This data describes a binding interaction between two proteins.

Sequence of protein 2:
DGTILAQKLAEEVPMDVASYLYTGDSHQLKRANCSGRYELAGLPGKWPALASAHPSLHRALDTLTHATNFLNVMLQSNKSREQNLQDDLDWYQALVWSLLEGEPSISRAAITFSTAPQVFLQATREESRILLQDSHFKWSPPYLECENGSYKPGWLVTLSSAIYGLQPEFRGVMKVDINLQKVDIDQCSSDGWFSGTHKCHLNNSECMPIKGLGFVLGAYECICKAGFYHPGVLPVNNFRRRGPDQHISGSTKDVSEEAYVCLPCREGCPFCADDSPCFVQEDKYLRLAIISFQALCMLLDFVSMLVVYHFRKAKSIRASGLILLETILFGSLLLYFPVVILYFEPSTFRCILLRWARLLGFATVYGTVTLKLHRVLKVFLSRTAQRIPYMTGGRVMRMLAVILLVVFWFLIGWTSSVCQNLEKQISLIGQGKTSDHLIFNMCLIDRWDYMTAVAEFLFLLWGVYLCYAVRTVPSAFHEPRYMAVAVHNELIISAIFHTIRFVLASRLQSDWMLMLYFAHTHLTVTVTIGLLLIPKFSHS

Sequence of protein 1:
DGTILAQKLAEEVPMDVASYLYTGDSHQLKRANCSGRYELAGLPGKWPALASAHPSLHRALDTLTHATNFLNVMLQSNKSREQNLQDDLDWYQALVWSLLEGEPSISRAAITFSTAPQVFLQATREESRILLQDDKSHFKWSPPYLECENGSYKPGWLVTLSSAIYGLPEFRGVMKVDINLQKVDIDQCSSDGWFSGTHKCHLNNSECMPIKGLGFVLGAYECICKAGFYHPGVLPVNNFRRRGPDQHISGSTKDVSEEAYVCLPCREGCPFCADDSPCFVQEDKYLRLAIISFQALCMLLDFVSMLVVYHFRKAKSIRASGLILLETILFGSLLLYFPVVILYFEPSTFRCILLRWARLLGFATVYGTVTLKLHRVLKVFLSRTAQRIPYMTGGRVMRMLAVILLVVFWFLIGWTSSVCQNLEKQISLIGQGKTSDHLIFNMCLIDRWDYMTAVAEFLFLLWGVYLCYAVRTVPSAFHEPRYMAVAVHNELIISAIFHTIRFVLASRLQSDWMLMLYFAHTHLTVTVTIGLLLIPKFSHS

Residue-level contacts at the interface:
Residue K144 in protein 1 interacts with residue Q151 in protein 2 (closest heavy-atom distance 3.0 Å).
Residue V138 in protein 1 is in contact with residue W162 in protein 2 (closest heavy-atom distance 3.4 Å).
Residue I542 in protein 1 contacts residue M581 in protein 2 (closest heavy-atom distance 3.9 Å).
Residue G543 in protein 1 contacts residue M581 in protein 2 (closest heavy-atom distance 3.4 Å).
Residue D152 in protein 1 contacts residue R146 in protein 2 (closest heavy-atom distance 2.4 Å).
Residue D152 in protein 1 interacts with residue K144 in protein 2 (closest heavy-atom distance 3.6 Å).
Residue W156 in protein 1 contacts residue W156 in protein 2 (closest heavy-atom distance 3.3 Å).
Residue W162 in protein 1 is in contact with residue V138 in protein 2 (closest heavy-atom distance 4.0 Å).
Residue H131 in protein 1 interacts with residue R124 in protein 2 (closest heavy-atom distance 3.0 Å).
Residue W156 in protein 1 contacts residue F135 in protein 2 (closest heavy-atom distance 3.5 Å).
Residue D155 in protein 1 is in contact with residue S142 in protein 2 (closest heavy-atom distance 2.8 Å).
Residue F135 in protein 1 is in contact with residue S163 in protein 2 (closest heavy-atom distance 3.6 Å).
Residue W578 in protein 1 contacts residue F540 in protein 2 (closest heavy-atom distance 3.9 Å).
Residue E166 in protein 1 is in contact with residue V138 in protein 2 (closest heavy-atom distance 3.0 Å).
Residue R124 in protein 1 is in contact with residue D127 in protein 2 (closest heavy-atom distance 2.8 Å).
Residue C549 in protein 1 is in contact with residue R577 in protein 2 (closest heavy-atom distance 4.0 Å).
Residue V138 in protein 1 interacts with residue S163 in protein 2 (closest heavy-atom distance 4.0 Å).
Residue G543 in protein 1 contacts residue W578 in protein 2 (closest heavy-atom distance 3.6 Å).
Residue S142 in protein 1 interacts with residue D155 in protein 2 (closest heavy-atom distance 3.2 Å).
Residue N134 in protein 1 is in contact with residue S163 in protein 2 (closest heavy-atom distance 3.9 Å).
Residue S547 in protein 1 contacts residue W578 in protein 2 (closest heavy-atom distance 3.6 Å).
Residue D153 in protein 1 is in contact with residue W156 in protein 2 (closest heavy-atom distance 3.1 Å).
Residue F135 in protein 1 interacts with residue L160 in protein 2 (closest heavy-atom distance 3.5 Å).
Residue W578 in protein 1 is in contact with residue W539 in protein 2 (closest heavy-atom distance 4.1 Å).
Residue W156 in protein 1 is in contact with residue M139 in protein 2 (closest heavy-atom distance 3.3 Å).
Residue W578 in protein 1 interacts with residue S547 in protein 2 (closest heavy-atom distance 3.9 Å).
Residue R577 in protein 1 is in contact with residue S546 in protein 2 (closest heavy-atom distance 4.1 Å).
Residue S546 in protein 1 contacts residue R577 in protein 2 (closest heavy-atom distance 3.4 Å).
Residue D127 in protein 1 contacts residue H131 in protein 2 (closest heavy-atom distance 3.9 Å).
Residue H131 in protein 1 contacts residue G167 in protein 2 (closest heavy-atom distance 3.9 Å).
Residue R517 in protein 1 interacts with residue S512 in protein 2 (closest heavy-atom distance 3.5 Å).
Residue K144 in protein 1 is in contact with residue D152 in protein 2 (closest heavy-atom distance 3.0 Å).
Residue A159 in protein 1 contacts residue V138 in protein 2 (closest heavy-atom distance 3.6 Å).
Residue W539 in protein 1 interacts with residue W578 in protein 2 (closest heavy-atom distance 3.9 Å).
Residue W539 in protein 1 contacts residue A585 in protein 2 (closest heavy-atom distance 3.8 Å).
Residue M139 in protein 1 contacts residue W156 in protein 2 (closest heavy-atom distance 3.4 Å).
Residue F135 in protein 1 contacts residue F135 in protein 2 (closest heavy-atom distance 3.7 Å).
Residue W578 in protein 1 is in contact with residue G543 in protein 2 (closest heavy-atom distance 3.7 Å).
Residue Q151 in protein 1 contacts residue K144 in protein 2 (closest heavy-atom distance 3.6 Å).
Residue Q555 in protein 1 contacts residue K554 in protein 2 (closest heavy-atom distance 3.1 Å).
Residue Q151 in protein 1 interacts with residue R146 in protein 2 (closest heavy-atom distance 3.3 Å).
Residue R577 in protein 1 contacts residue Q550 in protein 2 (closest heavy-atom distance 3.3 Å).
Residue F135 in protein 1 interacts with residue A159 in protein 2 (closest heavy-atom distance 3.6 Å).
Residue W578 in protein 1 interacts with residue W544 in protein 2 (closest heavy-atom distance 3.6 Å).
Residue E166 in protein 1 interacts with residue N134 in protein 2 (closest heavy-atom distance 3.8 Å).
Residue M581 in protein 1 contacts residue I542 in protein 2 (closest heavy-atom distance 3.8 Å).
Residue Y157 in protein 1 contacts residue W156 in protein 2 (closest heavy-atom distance 4.0 Å).
Residue M581 in protein 1 is in contact with residue W539 in protein 2 (closest heavy-atom distance 3.3 Å).
Residue L160 in protein 1 interacts with residue F135 in protein 2 (closest heavy-atom distance 3.4 Å).
Residue M581 in protein 1 is in contact with residue G543 in protein 2 (closest heavy-atom distance 3.7 Å).
Residue Q516 in protein 1 interacts with residue R517 in protein 2 (closest heavy-atom distance 3.9 Å).
Residue V138 in protein 1 interacts with residue A159 in protein 2 (closest heavy-atom distance 3.9 Å).
Residue S163 in protein 1 is in contact with residue V138 in protein 2 (closest heavy-atom distance 3.9 Å).
Residue H131 in protein 1 interacts with residue T128 in protein 2 (closest heavy-atom distance 3.9 Å).
Residue Q550 in protein 1 is in contact with residue R577 in protein 2 (closest heavy-atom distance 3.3 Å).
Residue W544 in protein 1 contacts residue W578 in protein 2 (closest heavy-atom distance 3.9 Å).
Residue W156 in protein 1 interacts with residue Y157 in protein 2 (closest heavy-atom distance 3.8 Å).
Residue W539 in protein 1 interacts with residue M581 in protein 2 (closest heavy-atom distance 3.0 Å).
Residue R517 in protein 1 contacts residue I518 in protein 2 (closest heavy-atom distance 3.4 Å).
Residue H131 in protein 1 is in contact with residue H131 in protein 2 (closest heavy-atom distance 3.0 Å).